The following describes two proteins that form a bound complex.

Sequence of chain B:
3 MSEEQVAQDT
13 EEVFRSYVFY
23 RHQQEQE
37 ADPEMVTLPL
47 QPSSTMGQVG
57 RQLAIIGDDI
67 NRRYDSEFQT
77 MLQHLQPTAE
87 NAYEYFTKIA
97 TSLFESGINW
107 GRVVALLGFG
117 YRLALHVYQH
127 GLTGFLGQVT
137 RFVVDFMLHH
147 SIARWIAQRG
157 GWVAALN

Residue-level contacts at the interface:
Residue W106 in chain B is in contact with residue D22 in chain A (closest heavy-atom distance 3.5 Å).
Residue I62 in chain B contacts residue I21 in chain A (closest heavy-atom distance 3.3 Å).
Residue M77 in chain B contacts residue L10 in chain A (closest heavy-atom distance 3.9 Å).
Residue N105 in chain B contacts residue D19 in chain A (closest heavy-atom distance 2.9 Å).
Residue F74 in chain B interacts with residue L10 in chain A (closest heavy-atom distance 3.4 Å).
Residue N105 in chain B contacts residue G18 in chain A (closest heavy-atom distance 3.9 Å).
Residue R108 in chain B is in contact with residue G18 in chain A (closest heavy-atom distance 3.5 Å).
Residue K94 in chain B is in contact with residue E4 in chain A (closest heavy-atom distance 2.6 Å).
Residue Y70 in chain B interacts with residue I17 in chain A (closest heavy-atom distance 3.8 Å).
Residue I66 in chain B contacts residue R24 in chain A (closest heavy-atom distance 3.5 Å).
Residue V110 in chain B interacts with residue I21 in chain A (closest heavy-atom distance 4.2 Å).
Residue L78 in chain B is in contact with residue L10 in chain A (closest heavy-atom distance 4.0 Å).
Residue A111 in chain B contacts residue I17 in chain A (closest heavy-atom distance 3.8 Å).
Residue S98 in chain B contacts residue A11 in chain A (closest heavy-atom distance 3.3 Å).
Residue F74 in chain B is in contact with residue L14 in chain A (closest heavy-atom distance 3.5 Å).
Residue A111 in chain B interacts with residue L14 in chain A (closest heavy-atom distance 3.5 Å).
Residue W106 in chain B is in contact with residue M25 in chain A (closest heavy-atom distance 4.1 Å).
Residue I66 in chain B contacts residue I21 in chain A (closest heavy-atom distance 4.2 Å).
Residue M77 in chain B is in contact with residue K9 in chain A (closest heavy-atom distance 3.4 Å).
Residue E73 in chain B interacts with residue Q13 in chain A (closest heavy-atom distance 3.7 Å).
Residue A111 in chain B interacts with residue G18 in chain A (closest heavy-atom distance 3.8 Å).
Residue F74 in chain B contacts residue Q13 in chain A (closest heavy-atom distance 3.4 Å).
Residue L81 in chain B contacts residue L10 in chain A (closest heavy-atom distance 4.3 Å).
Residue G107 in chain B is in contact with residue G18 in chain A (closest heavy-atom distance 3.4 Å).
Residue I62 in chain B interacts with residue M25 in chain A (closest heavy-atom distance 3.7 Å).
Residue E101 in chain B interacts with residue R15 in chain A (closest heavy-atom distance 3.9 Å).
Residue S98 in chain B contacts residue H8 in chain A (closest heavy-atom distance 3.6 Å).
Residue S98 in chain B is in contact with residue M12 in chain A (closest heavy-atom distance 3.1 Å).
Residue L81 in chain B contacts residue I6 in chain A (closest heavy-atom distance 3.5 Å).
Residue L99 in chain B contacts residue A11 in chain A (closest heavy-atom distance 4.1 Å).
Residue I66 in chain B is in contact with residue N20 in chain A (closest heavy-atom distance 3.5 Å).
Residue I95 in chain B contacts residue L10 in chain A (closest heavy-atom distance 3.5 Å).
Residue I66 in chain B is in contact with residue I17 in chain A (closest heavy-atom distance 4.2 Å).
Residue R108 in chain B contacts residue D19 in chain A (closest heavy-atom distance 2.3 Å).
Residue I95 in chain B contacts residue A11 in chain A (closest heavy-atom distance 3.5 Å).
Residue L81 in chain B is in contact with residue I7 in chain A (closest heavy-atom distance 3.7 Å).
Residue I95 in chain B interacts with residue I7 in chain A (closest heavy-atom distance 3.7 Å).
Residue S98 in chain B contacts residue R15 in chain A (closest heavy-atom distance 2.6 Å).
Residue V110 in chain B interacts with residue M25 in chain A (closest heavy-atom distance 4.2 Å).
Residue K94 in chain B contacts residue I7 in chain A (closest heavy-atom distance 3.8 Å).
Residue G107 in chain B interacts with residue I21 in chain A (closest heavy-atom distance 4.1 Å).
Residue R69 in chain B is in contact with residue N20 in chain A (closest heavy-atom distance 3.1 Å).
Residue L59 in chain B interacts with residue M25 in chain A (closest heavy-atom distance 4.1 Å).
Residue N163 in chain B contacts residue M25 in chain A (closest heavy-atom distance 4.1 Å).
Residue H80 in chain B contacts residue I6 in chain A (closest heavy-atom distance 3.8 Å).
Residue G107 in chain B is in contact with residue D22 in chain A (closest heavy-atom distance 3.5 Å).
Residue M77 in chain B interacts with residue Q13 in chain A (closest heavy-atom distance 3.4 Å).
Residue N67 in chain B is in contact with residue I21 in chain A (closest heavy-atom distance 4.1 Å).
Residue R108 in chain B interacts with residue R15 in chain A (closest heavy-atom distance 3.9 Å).
Residue G107 in chain B interacts with residue M25 in chain A (closest heavy-atom distance 4.1 Å).
Residue Y91 in chain B contacts residue I7 in chain A (closest heavy-atom distance 3.7 Å).
Residue F74 in chain B is in contact with residue I17 in chain A (closest heavy-atom distance 3.8 Å).
Residue M77 in chain B interacts with residue I6 in chain A (closest heavy-atom distance 3.4 Å).
Residue Y70 in chain B contacts residue Q13 in chain A (closest heavy-atom distance 3.5 Å).
Residue I95 in chain B is in contact with residue L14 in chain A (closest heavy-atom distance 3.6 Å).
Residue L99 in chain B is in contact with residue L14 in chain A (closest heavy-atom distance 3.6 Å).
Residue S102 in chain B contacts residue R15 in chain A (closest heavy-atom distance 2.9 Å).
Residue L99 in chain B contacts residue R15 in chain A (closest heavy-atom distance 3.2 Å).
Residue F115 in chain B interacts with residue L14 in chain A (closest heavy-atom distance 3.7 Å).
Residue N105 in chain B is in contact with residue D22 in chain A (closest heavy-atom distance 3.6 Å).

Sequence of chain A:
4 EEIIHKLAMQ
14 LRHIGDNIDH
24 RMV